Sequence of the first protein:
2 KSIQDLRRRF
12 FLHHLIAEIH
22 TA

This data describes a binding interaction between two proteins.

Interface contacts:
Residue V377 in the second protein is in contact with residue D6 in the first protein (closest heavy-atom distance 4.2 Å).
Residue A511 in the second protein is in contact with residue I20 in the first protein (closest heavy-atom distance 3.9 Å).
Residue H460 in the second protein interacts with residue I20 in the first protein (closest heavy-atom distance 4.0 Å).
Residue R508 in the second protein contacts residue T22 in the first protein (closest heavy-atom distance 4.0 Å).
Residue W510 in the second protein is in contact with residue A23 in the first protein (closest heavy-atom distance 3.5 Å).
Residue R508 in the second protein is in contact with residue E19 in the first protein (closest heavy-atom distance 4.1 Å).
Residue I481 in the second protein contacts residue L13 in the first protein (closest heavy-atom distance 3.8 Å).
Residue Q383 in the second protein is in contact with residue R9 in the first protein (closest heavy-atom distance 4.2 Å).
Residue D483 in the second protein interacts with residue L13 in the first protein (closest heavy-atom distance 3.5 Å).
Residue Y513 in the second protein is in contact with residue I20 in the first protein (closest heavy-atom distance 3.9 Å).
Residue V503 in the second protein interacts with residue T22 in the first protein (closest heavy-atom distance 3.3 Å).
Residue V377 in the second protein contacts residue S3 in the first protein (closest heavy-atom distance 4.4 Å).
Residue H460 in the second protein interacts with residue L16 in the first protein (closest heavy-atom distance 3.8 Å).
Residue I384 in the second protein contacts residue F12 in the first protein (closest heavy-atom distance 3.5 Å).
Residue L387 in the second protein contacts residue F12 in the first protein (closest heavy-atom distance 3.9 Å).
Residue Y513 in the second protein interacts with residue H21 in the first protein (closest heavy-atom distance 2.9 Å).
Residue I461 in the second protein interacts with residue L16 in the first protein (closest heavy-atom distance 3.8 Å).
Residue V377 in the second protein is in contact with residue Q5 in the first protein (closest heavy-atom distance 3.8 Å).
Residue T379 in the second protein interacts with residue R9 in the first protein (closest heavy-atom distance 4.2 Å).
Residue D483 in the second protein interacts with residue R9 in the first protein (closest heavy-atom distance 2.7 Å).
Residue E381 in the second protein interacts with residue R8 in the first protein (closest heavy-atom distance 2.9 Å).
Residue A511 in the second protein contacts residue A23 in the first protein (closest heavy-atom distance 3.2 Å).
Residue S514 in the second protein interacts with residue H21 in the first protein (closest heavy-atom distance 3.8 Å).
Residue F484 in the second protein is in contact with residue I17 in the first protein (closest heavy-atom distance 3.6 Å).
Residue Q383 in the second protein interacts with residue F12 in the first protein (closest heavy-atom distance 4.0 Å).
Residue D483 in the second protein interacts with residue R10 in the first protein (closest heavy-atom distance 3.4 Å).
Residue M378 in the second protein interacts with residue Q5 in the first protein (closest heavy-atom distance 4.4 Å).
Residue L520 in the second protein interacts with residue R10 in the first protein (closest heavy-atom distance 4.0 Å).
Residue T379 in the second protein interacts with residue R8 in the first protein (closest heavy-atom distance 3.8 Å).
Residue I461 in the second protein contacts residue I17 in the first protein (closest heavy-atom distance 4.0 Å).
Residue K380 in the second protein is in contact with residue Q5 in the first protein (closest heavy-atom distance 4.8 Å).
Residue N512 in the second protein contacts residue A23 in the first protein (closest heavy-atom distance 3.3 Å).
Residue Y482 in the second protein is in contact with residue R9 in the first protein (closest heavy-atom distance 3.9 Å).
Residue A511 in the second protein is in contact with residue H21 in the first protein (closest heavy-atom distance 3.7 Å).
Residue K380 in the second protein is in contact with residue F12 in the first protein (closest heavy-atom distance 4.0 Å).
Residue L520 in the second protein contacts residue L13 in the first protein (closest heavy-atom distance 4.2 Å).
Residue K380 in the second protein interacts with residue R8 in the first protein (closest heavy-atom distance 4.1 Å).
Residue N512 in the second protein contacts residue H21 in the first protein (closest heavy-atom distance 3.5 Å).
Residue T509 in the second protein contacts residue T22 in the first protein (closest heavy-atom distance 2.6 Å).
Residue V377 in the second protein is in contact with residue R9 in the first protein (closest heavy-atom distance 3.8 Å).
Residue T368 in the second protein contacts residue K2 in the first protein (closest heavy-atom distance 4.7 Å).
Residue F484 in the second protein interacts with residue L13 in the first protein (closest heavy-atom distance 4.0 Å).
Residue L387 in the second protein contacts residue L16 in the first protein (closest heavy-atom distance 3.8 Å).
Residue I461 in the second protein interacts with residue I20 in the first protein (closest heavy-atom distance 3.8 Å).
Residue V517 in the second protein interacts with residue I17 in the first protein (closest heavy-atom distance 4.0 Å).
Residue D459 in the second protein is in contact with residue I20 in the first protein (closest heavy-atom distance 3.3 Å).
Residue T509 in the second protein contacts residue I20 in the first protein (closest heavy-atom distance 4.5 Å).
Residue M378 in the second protein is in contact with residue R9 in the first protein (closest heavy-atom distance 2.8 Å).
Residue T379 in the second protein interacts with residue Q5 in the first protein (closest heavy-atom distance 3.6 Å).
Residue K380 in the second protein contacts residue R9 in the first protein (closest heavy-atom distance 4.0 Å).
Residue A511 in the second protein is in contact with residue T22 in the first protein (closest heavy-atom distance 3.0 Å).
Residue W510 in the second protein is in contact with residue T22 in the first protein (closest heavy-atom distance 3.4 Å).
Residue Y513 in the second protein is in contact with residue I17 in the first protein (closest heavy-atom distance 4.1 Å).

Sequence of the second protein:
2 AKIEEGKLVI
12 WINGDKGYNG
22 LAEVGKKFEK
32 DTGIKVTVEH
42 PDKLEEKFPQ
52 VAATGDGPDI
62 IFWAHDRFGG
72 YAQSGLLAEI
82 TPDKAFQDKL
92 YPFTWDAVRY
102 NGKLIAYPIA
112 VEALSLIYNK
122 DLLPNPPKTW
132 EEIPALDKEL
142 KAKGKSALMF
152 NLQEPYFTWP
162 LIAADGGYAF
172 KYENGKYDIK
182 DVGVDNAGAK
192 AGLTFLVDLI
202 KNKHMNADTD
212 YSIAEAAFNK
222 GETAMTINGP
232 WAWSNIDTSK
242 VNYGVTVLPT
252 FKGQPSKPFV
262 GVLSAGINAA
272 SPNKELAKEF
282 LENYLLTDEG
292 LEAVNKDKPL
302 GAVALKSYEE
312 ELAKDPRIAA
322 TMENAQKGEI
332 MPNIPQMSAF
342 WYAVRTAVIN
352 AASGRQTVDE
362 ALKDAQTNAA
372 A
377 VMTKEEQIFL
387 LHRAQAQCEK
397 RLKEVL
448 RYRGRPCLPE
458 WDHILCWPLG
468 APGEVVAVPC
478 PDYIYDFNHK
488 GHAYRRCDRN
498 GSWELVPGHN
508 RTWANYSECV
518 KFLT